Sequence of chain B:
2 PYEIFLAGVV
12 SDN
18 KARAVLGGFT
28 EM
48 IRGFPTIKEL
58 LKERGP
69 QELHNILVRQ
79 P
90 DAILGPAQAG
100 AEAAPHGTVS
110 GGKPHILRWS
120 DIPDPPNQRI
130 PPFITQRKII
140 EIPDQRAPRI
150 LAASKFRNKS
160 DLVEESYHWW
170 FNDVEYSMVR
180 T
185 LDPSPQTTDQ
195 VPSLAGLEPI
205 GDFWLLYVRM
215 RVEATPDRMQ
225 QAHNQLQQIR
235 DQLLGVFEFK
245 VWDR

Residue-level contacts at the interface:
Residue P379 in chain A contacts residue R49 in chain B (closest heavy-atom distance 4.5 Å).
Residue P379 in chain A contacts residue W169 in chain B (closest heavy-atom distance 4.5 Å).

This data describes a binding interaction between two proteins.

Sequence of chain A:
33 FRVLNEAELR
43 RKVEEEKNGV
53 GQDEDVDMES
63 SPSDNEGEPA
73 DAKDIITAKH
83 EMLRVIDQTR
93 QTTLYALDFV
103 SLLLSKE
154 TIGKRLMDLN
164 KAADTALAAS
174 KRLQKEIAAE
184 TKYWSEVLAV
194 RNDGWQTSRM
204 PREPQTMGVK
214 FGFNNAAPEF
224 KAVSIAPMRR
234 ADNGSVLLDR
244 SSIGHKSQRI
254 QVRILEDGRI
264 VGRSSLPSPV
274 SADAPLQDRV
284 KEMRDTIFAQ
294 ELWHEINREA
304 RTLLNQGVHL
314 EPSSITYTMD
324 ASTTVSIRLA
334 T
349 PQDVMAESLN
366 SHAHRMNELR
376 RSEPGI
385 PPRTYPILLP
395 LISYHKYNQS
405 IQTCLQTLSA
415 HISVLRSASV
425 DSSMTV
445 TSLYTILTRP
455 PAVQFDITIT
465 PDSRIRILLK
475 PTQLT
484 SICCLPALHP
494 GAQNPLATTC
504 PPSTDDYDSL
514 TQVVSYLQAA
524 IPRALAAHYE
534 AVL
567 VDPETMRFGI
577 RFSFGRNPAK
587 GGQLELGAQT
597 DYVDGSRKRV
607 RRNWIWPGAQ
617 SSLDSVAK